Interface contacts:
Residue D40 in protein 1 is in contact with residue L10 in protein 2 (closest heavy-atom distance 2.9 Å).
Residue Y83 in protein 1 interacts with residue L10 in protein 2 (closest heavy-atom distance 3.2 Å).
Residue K85 in protein 1 contacts residue G11 in protein 2 (closest heavy-atom distance 4.2 Å).
Residue D88 in protein 1 interacts with residue L10 in protein 2 (closest heavy-atom distance 4.8 Å).
Residue Y83 in protein 1 is in contact with residue K8 in protein 2 (closest heavy-atom distance 4.4 Å).
Residue D89 in protein 1 is in contact with residue G14 in protein 2 (closest heavy-atom distance 3.7 Å).
Residue T87 in protein 1 interacts with residue G13 in protein 2 (closest heavy-atom distance 4.6 Å).
Residue D40 in protein 1 contacts residue G9 in protein 2 (closest heavy-atom distance 3.3 Å).
Residue I44 in protein 1 is in contact with residue G9 in protein 2 (closest heavy-atom distance 3.7 Å).
Residue K85 in protein 1 contacts residue L10 in protein 2 (closest heavy-atom distance 3.4 Å).
Residue D89 in protein 1 interacts with residue G13 in protein 2 (closest heavy-atom distance 2.9 Å).
Residue Y83 in protein 1 interacts with residue G11 in protein 2 (closest heavy-atom distance 3.4 Å).
Residue D88 in protein 1 is in contact with residue G11 in protein 2 (closest heavy-atom distance 3.0 Å).
Residue T87 in protein 1 is in contact with residue G14 in protein 2 (closest heavy-atom distance 3.5 Å).
Residue D88 in protein 1 interacts with residue G14 in protein 2 (closest heavy-atom distance 3.8 Å).
Residue P39 in protein 1 contacts residue L10 in protein 2 (closest heavy-atom distance 4.2 Å).
Residue N84 in protein 1 contacts residue G11 in protein 2 (closest heavy-atom distance 3.5 Å).
Residue L38 in protein 1 interacts with residue G11 in protein 2 (closest heavy-atom distance 3.6 Å).
Residue L38 in protein 1 contacts residue L10 in protein 2 (closest heavy-atom distance 4.7 Å).
Residue Y83 in protein 1 is in contact with residue G9 in protein 2 (closest heavy-atom distance 2.9 Å).
Residue D89 in protein 1 interacts with residue A15 in protein 2 (closest heavy-atom distance 4.2 Å).
Residue D88 in protein 1 contacts residue G13 in protein 2 (closest heavy-atom distance 2.8 Å).
Residue I44 in protein 1 is in contact with residue K8 in protein 2 (closest heavy-atom distance 4.3 Å).
Residue G37 in protein 1 is in contact with residue L10 in protein 2 (closest heavy-atom distance 4.1 Å).
Residue I44 in protein 1 interacts with residue L10 in protein 2 (closest heavy-atom distance 4.9 Å).
Residue I90 in protein 1 is in contact with residue G13 in protein 2 (closest heavy-atom distance 4.5 Å).

Sequence of protein 1:
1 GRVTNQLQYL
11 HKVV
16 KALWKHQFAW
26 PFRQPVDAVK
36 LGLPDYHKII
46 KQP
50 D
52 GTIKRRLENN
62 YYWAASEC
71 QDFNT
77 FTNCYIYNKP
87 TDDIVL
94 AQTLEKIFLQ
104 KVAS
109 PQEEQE

This data describes a binding interaction between two proteins.

Sequence of protein 2:
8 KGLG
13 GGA